Sequence of chain B:
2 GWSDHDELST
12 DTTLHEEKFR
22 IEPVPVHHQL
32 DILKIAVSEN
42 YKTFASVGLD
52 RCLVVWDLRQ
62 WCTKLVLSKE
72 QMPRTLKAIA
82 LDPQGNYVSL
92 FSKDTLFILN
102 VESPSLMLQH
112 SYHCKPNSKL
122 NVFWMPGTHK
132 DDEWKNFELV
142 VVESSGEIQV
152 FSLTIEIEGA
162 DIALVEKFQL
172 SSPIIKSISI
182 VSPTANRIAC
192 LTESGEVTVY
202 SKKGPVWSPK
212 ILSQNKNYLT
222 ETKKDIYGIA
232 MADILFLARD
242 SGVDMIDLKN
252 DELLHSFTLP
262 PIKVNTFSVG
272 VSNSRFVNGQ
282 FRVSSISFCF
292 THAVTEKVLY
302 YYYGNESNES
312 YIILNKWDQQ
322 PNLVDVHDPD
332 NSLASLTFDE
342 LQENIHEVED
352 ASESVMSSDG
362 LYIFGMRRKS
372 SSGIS

This data describes a binding interaction between two proteins.

Residue-level contacts at the interface:
Residue D32 in chain B interacts with residue R238 in chain A (closest heavy-atom distance 3.0 Å).
Residue K78 in chain B interacts with residue G263 in chain A (closest heavy-atom distance 3.8 Å).
Residue L31 in chain B is in contact with residue M235 in chain A (closest heavy-atom distance 4.2 Å).
Residue R52 in chain B is in contact with residue I262 in chain A (closest heavy-atom distance 4.8 Å).
Residue L34 in chain B contacts residue I262 in chain A (closest heavy-atom distance 3.5 Å).
Residue N118 in chain B contacts residue S264 in chain A (closest heavy-atom distance 3.7 Å).
Residue R52 in chain B contacts residue E231 in chain A (closest heavy-atom distance 4.3 Å).
Residue L50 in chain B is in contact with residue C259 in chain A (closest heavy-atom distance 4.7 Å).
Residue L50 in chain B contacts residue R238 in chain A (closest heavy-atom distance 5.0 Å).
Residue K78 in chain B interacts with residue S264 in chain A (closest heavy-atom distance 3.6 Å).
Residue L50 in chain B interacts with residue M235 in chain A (closest heavy-atom distance 3.3 Å).
Residue L34 in chain B is in contact with residue C259 in chain A (closest heavy-atom distance 4.1 Å).

Sequence of chain A:
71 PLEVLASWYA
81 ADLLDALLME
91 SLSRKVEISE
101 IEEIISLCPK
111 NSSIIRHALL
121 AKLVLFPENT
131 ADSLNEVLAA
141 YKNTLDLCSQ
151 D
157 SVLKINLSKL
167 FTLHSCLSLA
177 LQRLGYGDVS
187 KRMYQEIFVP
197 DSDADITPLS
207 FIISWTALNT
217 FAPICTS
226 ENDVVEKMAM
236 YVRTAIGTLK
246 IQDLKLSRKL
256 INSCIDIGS